Residue-level contacts at the interface:
Residue K106 in protein 1 interacts with residue Q18 in protein 2 (closest heavy-atom distance 4.2 Å).
Residue R120 in protein 1 contacts residue Q18 in protein 2 (closest heavy-atom distance 4.2 Å).
Residue W296 in protein 1 contacts residue V15 in protein 2 (closest heavy-atom distance 3.6 Å).
Residue Y276 in protein 1 contacts residue A11 in protein 2 (closest heavy-atom distance 3.3 Å).
Residue E202 in protein 1 contacts residue D14 in protein 2 (closest heavy-atom distance 2.9 Å).
Residue W296 in protein 1 contacts residue A17 in protein 2 (closest heavy-atom distance 4.1 Å).
Residue W296 in protein 1 is in contact with residue N16 in protein 2 (closest heavy-atom distance 3.8 Å).
Residue I322 in protein 1 interacts with residue L8 in protein 2 (closest heavy-atom distance 3.8 Å).
Residue I306 in protein 1 interacts with residue L9 in protein 2 (closest heavy-atom distance 3.5 Å).
Residue A317 in protein 1 interacts with residue L9 in protein 2 (closest heavy-atom distance 3.7 Å).
Residue T302 in protein 1 is in contact with residue K6 in protein 2 (closest heavy-atom distance 4.0 Å).
Residue E105 in protein 1 contacts residue Q18 in protein 2 (closest heavy-atom distance 2.9 Å).
Residue H199 in protein 1 contacts residue N16 in protein 2 (closest heavy-atom distance 3.2 Å).
Residue K304 in protein 1 interacts with residue K6 in protein 2 (closest heavy-atom distance 3.4 Å).
Residue Y93 in protein 1 contacts residue Q18 in protein 2 (closest heavy-atom distance 3.8 Å).
Residue I306 in protein 1 is in contact with residue K6 in protein 2 (closest heavy-atom distance 4.3 Å).
Residue M325 in protein 1 is in contact with residue L7 in protein 2 (closest heavy-atom distance 4.5 Å).
Residue T302 in protein 1 is in contact with residue L9 in protein 2 (closest heavy-atom distance 3.9 Å).
Residue R238 in protein 1 interacts with residue N16 in protein 2 (closest heavy-atom distance 2.9 Å).
Residue Y102 in protein 1 interacts with residue A17 in protein 2 (closest heavy-atom distance 3.2 Å).
Residue R238 in protein 1 contacts residue D14 in protein 2 (closest heavy-atom distance 3.6 Å).
Residue P303 in protein 1 contacts residue K6 in protein 2 (closest heavy-atom distance 3.1 Å).
Residue Q239 in protein 1 interacts with residue N16 in protein 2 (closest heavy-atom distance 3.0 Å).
Residue K106 in protein 1 interacts with residue D19 in protein 2 (closest heavy-atom distance 3.9 Å).
Residue K106 in protein 1 interacts with residue K20 in protein 2 (closest heavy-atom distance 2.8 Å).
Residue D104 in protein 1 interacts with residue Q18 in protein 2 (closest heavy-atom distance 3.0 Å).
Residue Y102 in protein 1 interacts with residue Q18 in protein 2 (closest heavy-atom distance 3.3 Å).
Residue T302 in protein 1 interacts with residue E10 in protein 2 (closest heavy-atom distance 3.7 Å).
Residue E202 in protein 1 interacts with residue A11 in protein 2 (closest heavy-atom distance 4.2 Å).
Residue D237 in protein 1 interacts with residue D14 in protein 2 (closest heavy-atom distance 4.3 Å).
Residue A317 in protein 1 contacts residue L8 in protein 2 (closest heavy-atom distance 3.5 Å).
Residue D201 in protein 1 contacts residue N16 in protein 2 (closest heavy-atom distance 3.1 Å).
Residue Q203 in protein 1 interacts with residue A13 in protein 2 (closest heavy-atom distance 2.9 Å).
Residue N321 in protein 1 is in contact with residue E10 in protein 2 (closest heavy-atom distance 2.9 Å).
Residue Q314 in protein 1 is in contact with residue L9 in protein 2 (closest heavy-atom distance 3.7 Å).
Residue Y308 in protein 1 is in contact with residue V5 in protein 2 (closest heavy-atom distance 3.9 Å).
Residue Y102 in protein 1 contacts residue V15 in protein 2 (closest heavy-atom distance 4.0 Å).
Residue Q203 in protein 1 interacts with residue V15 in protein 2 (closest heavy-atom distance 3.6 Å).
Residue M325 in protein 1 contacts residue L8 in protein 2 (closest heavy-atom distance 3.6 Å).
Residue M275 in protein 1 interacts with residue A11 in protein 2 (closest heavy-atom distance 3.8 Å).
Residue N321 in protein 1 contacts residue L7 in protein 2 (closest heavy-atom distance 3.4 Å).
Residue Y103 in protein 1 interacts with residue Q18 in protein 2 (closest heavy-atom distance 3.4 Å).
Residue N321 in protein 1 interacts with residue L8 in protein 2 (closest heavy-atom distance 2.9 Å).
Residue A317 in protein 1 interacts with residue E10 in protein 2 (closest heavy-atom distance 4.4 Å).
Residue L186 in protein 1 interacts with residue A17 in protein 2 (closest heavy-atom distance 4.4 Å).
Residue N321 in protein 1 is in contact with residue L9 in protein 2 (closest heavy-atom distance 4.3 Å).
Residue M275 in protein 1 interacts with residue G12 in protein 2 (closest heavy-atom distance 4.1 Å).
Residue L186 in protein 1 interacts with residue N16 in protein 2 (closest heavy-atom distance 4.0 Å).
Residue I318 in protein 1 contacts residue L8 in protein 2 (closest heavy-atom distance 3.3 Å).
Residue K298 in protein 1 is in contact with residue A13 in protein 2 (closest heavy-atom distance 4.2 Å).
Residue T196 in protein 1 contacts residue N16 in protein 2 (closest heavy-atom distance 4.5 Å).
Residue E202 in protein 1 interacts with residue A13 in protein 2 (closest heavy-atom distance 3.4 Å).
Residue I318 in protein 1 is in contact with residue L9 in protein 2 (closest heavy-atom distance 4.0 Å).
Residue D201 in protein 1 interacts with residue V15 in protein 2 (closest heavy-atom distance 3.5 Å).
Residue R238 in protein 1 is in contact with residue V15 in protein 2 (closest heavy-atom distance 3.2 Å).
Residue D201 in protein 1 contacts residue D14 in protein 2 (closest heavy-atom distance 3.9 Å).
Residue Y102 in protein 1 contacts residue N16 in protein 2 (closest heavy-atom distance 3.1 Å).
Residue E202 in protein 1 contacts residue G12 in protein 2 (closest heavy-atom distance 3.0 Å).
Residue L310 in protein 1 interacts with residue L9 in protein 2 (closest heavy-atom distance 4.4 Å).
Residue R320 in protein 1 interacts with residue D14 in protein 2 (closest heavy-atom distance 4.3 Å).

Sequence of protein 1:
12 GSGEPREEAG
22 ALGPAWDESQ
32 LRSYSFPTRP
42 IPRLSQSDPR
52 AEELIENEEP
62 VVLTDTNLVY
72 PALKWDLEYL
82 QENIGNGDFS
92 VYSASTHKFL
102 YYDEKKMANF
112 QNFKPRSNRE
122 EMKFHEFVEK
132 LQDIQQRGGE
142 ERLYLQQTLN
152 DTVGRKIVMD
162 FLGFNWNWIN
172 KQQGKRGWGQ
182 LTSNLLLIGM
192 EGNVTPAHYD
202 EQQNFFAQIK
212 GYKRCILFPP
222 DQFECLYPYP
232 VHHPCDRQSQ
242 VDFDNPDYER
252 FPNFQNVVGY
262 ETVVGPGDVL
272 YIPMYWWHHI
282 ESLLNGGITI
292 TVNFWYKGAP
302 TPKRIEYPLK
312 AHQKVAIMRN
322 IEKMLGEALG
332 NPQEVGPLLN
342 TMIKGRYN

The following describes two proteins that form a bound complex.

Sequence of protein 2:
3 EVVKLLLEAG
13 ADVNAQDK